Sequence of chain B:
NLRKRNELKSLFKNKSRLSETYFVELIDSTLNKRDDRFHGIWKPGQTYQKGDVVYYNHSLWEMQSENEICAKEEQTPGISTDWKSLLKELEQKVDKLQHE

These two protein chains interact to form a complex.

Contacts between the two chains:
Residue N15 in chain A is in contact with residue E21 in chain B (closest heavy-atom distance 4.5 Å).
Residue R4 in chain A is in contact with residue N33 in chain B (closest heavy-atom distance 3.6 Å).
Residue D37 in chain A contacts residue H40 in chain B (closest heavy-atom distance 4.2 Å).
Residue T31 in chain A interacts with residue K34 in chain B (closest heavy-atom distance 4.0 Å).
Residue S30 in chain A is in contact with residue K34 in chain B (closest heavy-atom distance 3.7 Å).
Residue K14 in chain A interacts with residue E21 in chain B (closest heavy-atom distance 4.2 Å).
Residue L9 in chain A contacts residue I28 in chain B (closest heavy-atom distance 3.8 Å).
Residue R6 in chain A interacts with residue T31 in chain B (closest heavy-atom distance 3.4 Å).
Residue R38 in chain A is in contact with residue I42 in chain B (closest heavy-atom distance 4.3 Å).
Residue S30 in chain A is in contact with residue N33 in chain B (closest heavy-atom distance 3.5 Å).
Residue K5 in chain A is in contact with residue N33 in chain B (closest heavy-atom distance 3.6 Å).
Residue F13 in chain A contacts residue E21 in chain B (closest heavy-atom distance 4.1 Å).
Residue V95 in chain A interacts with residue V95 in chain B (closest heavy-atom distance 4.0 Å).
Residue N2 in chain A interacts with residue H40 in chain B (closest heavy-atom distance 4.0 Å).
Residue K34 in chain A is in contact with residue R6 in chain B (closest heavy-atom distance 3.5 Å).
Residue L91 in chain A is in contact with residue L91 in chain B (closest heavy-atom distance 4.2 Å).
Residue L9 in chain A contacts residue N33 in chain B (closest heavy-atom distance 4.4 Å).
Residue D37 in chain A is in contact with residue I42 in chain B (closest heavy-atom distance 3.5 Å).
Residue D37 in chain A is in contact with residue G41 in chain B (closest heavy-atom distance 4.2 Å).
Residue Q65 in chain A contacts residue H59 in chain B (closest heavy-atom distance 4.3 Å).
Residue T31 in chain A is in contact with residue L32 in chain B (closest heavy-atom distance 3.0 Å).
Residue R6 in chain A interacts with residue D29 in chain B (closest heavy-atom distance 3.4 Å).
Residue L91 in chain A is in contact with residue L88 in chain B (closest heavy-atom distance 4.3 Å).
Residue R6 in chain A interacts with residue D37 in chain B (closest heavy-atom distance 2.9 Å).
Residue L87 in chain A is in contact with residue L88 in chain B (closest heavy-atom distance 4.0 Å).
Residue L19 in chain A is in contact with residue L19 in chain B (closest heavy-atom distance 4.3 Å).
Residue L98 in chain A is in contact with residue V95 in chain B (closest heavy-atom distance 3.7 Å).
Residue L32 in chain A interacts with residue F39 in chain B (closest heavy-atom distance 4.0 Å).
Residue D37 in chain A interacts with residue K34 in chain B (closest heavy-atom distance 3.9 Å).
Residue R6 in chain A is in contact with residue D36 in chain B (closest heavy-atom distance 4.0 Å).
Residue L91 in chain A contacts residue E92 in chain B (closest heavy-atom distance 3.6 Å).
Residue L91 in chain A is in contact with residue V95 in chain B (closest heavy-atom distance 3.8 Å).
Residue K5 in chain A contacts residue D36 in chain B (closest heavy-atom distance 3.9 Å).
Residue R4 in chain A interacts with residue R35 in chain B (closest heavy-atom distance 3.5 Å).
Residue L32 in chain A interacts with residue L32 in chain B (closest heavy-atom distance 3.6 Å).
Residue F13 in chain A interacts with residue I28 in chain B (closest heavy-atom distance 4.2 Å).
Residue K10 in chain A is in contact with residue I28 in chain B (closest heavy-atom distance 4.0 Å).
Residue F39 in chain A is in contact with residue F39 in chain B (closest heavy-atom distance 4.2 Å).
Residue L98 in chain A is in contact with residue Q99 in chain B (closest heavy-atom distance 3.5 Å).
Residue N2 in chain A is in contact with residue Q47 in chain B (closest heavy-atom distance 3.7 Å).
Residue V54 in chain A is in contact with residue Y56 in chain B (closest heavy-atom distance 3.8 Å).
Residue R6 in chain A is in contact with residue L32 in chain B (closest heavy-atom distance 4.4 Å).
Residue L61 in chain A contacts residue L61 in chain B (closest heavy-atom distance 3.8 Å).
Residue L32 in chain A is in contact with residue G41 in chain B (closest heavy-atom distance 4.5 Å).
Residue N2 in chain A contacts residue K34 in chain B (closest heavy-atom distance 3.1 Å).
Residue L3 in chain A contacts residue R35 in chain B (closest heavy-atom distance 3.9 Å).
Residue E63 in chain A interacts with residue Y56 in chain B (closest heavy-atom distance 2.9 Å).
Residue R6 in chain A interacts with residue I28 in chain B (closest heavy-atom distance 2.8 Å).
Residue K5 in chain A interacts with residue R35 in chain B (closest heavy-atom distance 3.7 Å).
Residue E63 in chain A interacts with residue H59 in chain B (closest heavy-atom distance 3.3 Å).
Residue R6 in chain A is in contact with residue N33 in chain B (closest heavy-atom distance 3.3 Å).
Residue K10 in chain A contacts residue D29 in chain B (closest heavy-atom distance 2.9 Å).
Residue D29 in chain A interacts with residue K34 in chain B (closest heavy-atom distance 3.8 Å).
Residue N2 in chain A is in contact with residue R35 in chain B (closest heavy-atom distance 2.8 Å).
Residue N2 in chain A contacts residue T48 in chain B (closest heavy-atom distance 3.4 Å).
Residue T31 in chain A is in contact with residue T31 in chain B (closest heavy-atom distance 3.6 Å).
Residue L98 in chain A interacts with residue L98 in chain B (closest heavy-atom distance 4.3 Å).
Residue D37 in chain A contacts residue K44 in chain B (closest heavy-atom distance 2.6 Å).
Residue F13 in chain A interacts with residue F24 in chain B (closest heavy-atom distance 3.1 Å).
Residue L87 in chain A contacts residue H59 in chain B (closest heavy-atom distance 3.2 Å).

Sequence of chain A:
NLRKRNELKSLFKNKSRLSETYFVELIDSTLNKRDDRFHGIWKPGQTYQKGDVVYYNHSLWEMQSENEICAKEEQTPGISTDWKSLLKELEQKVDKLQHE